Sequence of the second protein:
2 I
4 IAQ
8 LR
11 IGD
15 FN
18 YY

Sequence of the first protein:
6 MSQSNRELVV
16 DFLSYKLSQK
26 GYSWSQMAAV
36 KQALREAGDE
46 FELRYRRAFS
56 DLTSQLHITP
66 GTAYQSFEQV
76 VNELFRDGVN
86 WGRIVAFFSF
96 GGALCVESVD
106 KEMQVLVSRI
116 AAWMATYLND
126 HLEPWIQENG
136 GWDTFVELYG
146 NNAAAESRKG

These two protein chains interact to form a complex.

Contacts between the two chains:
Residue G87 in the first protein interacts with residue N16 in the second protein (closest heavy-atom distance 3.6 Å).
Residue G87 in the first protein is in contact with residue G12 in the second protein (closest heavy-atom distance 3.2 Å).
Residue Y50 in the first protein is in contact with residue I11 in the second protein (closest heavy-atom distance 3.7 Å).
Residue E142 in the first protein contacts residue Y18 in the second protein (closest heavy-atom distance 4.9 Å).
Residue F46 in the first protein is in contact with residue G12 in the second protein (closest heavy-atom distance 3.7 Å).
Residue A53 in the first protein interacts with residue I11 in the second protein (closest heavy-atom distance 4.2 Å).
Residue N134 in the first protein is in contact with residue Y18 in the second protein (closest heavy-atom distance 4.7 Å).
Residue F95 in the first protein is in contact with residue I4 in the second protein (closest heavy-atom distance 4.5 Å).
Residue A91 in the first protein is in contact with residue L8 in the second protein (closest heavy-atom distance 4.0 Å).
Residue D82 in the first protein interacts with residue R9 in the second protein (closest heavy-atom distance 2.9 Å).
Residue E78 in the first protein contacts residue R9 in the second protein (closest heavy-atom distance 3.4 Å).
Residue F80 in the first protein interacts with residue R9 in the second protein (closest heavy-atom distance 4.5 Å).
Residue A91 in the first protein interacts with residue G12 in the second protein (closest heavy-atom distance 4.8 Å).
Residue R81 in the first protein interacts with residue R9 in the second protein (closest heavy-atom distance 3.8 Å).
Residue L79 in the first protein interacts with residue R9 in the second protein (closest heavy-atom distance 3.0 Å).
Residue Q60 in the first protein is in contact with residue I4 in the second protein (closest heavy-atom distance 3.8 Å).
Residue W86 in the first protein interacts with residue N16 in the second protein (closest heavy-atom distance 3.3 Å).
Residue Q74 in the first protein interacts with residue I2 in the second protein (closest heavy-atom distance 3.1 Å).
Residue F46 in the first protein interacts with residue I11 in the second protein (closest heavy-atom distance 3.5 Å).
Residue E78 in the first protein is in contact with residue A5 in the second protein (closest heavy-atom distance 3.5 Å).
Residue L61 in the first protein contacts residue I4 in the second protein (closest heavy-atom distance 3.2 Å).
Residue E78 in the first protein is in contact with residue Q6 in the second protein (closest heavy-atom distance 2.7 Å).
Residue L57 in the first protein is in contact with residue L8 in the second protein (closest heavy-atom distance 4.0 Å).
Residue L79 in the first protein is in contact with residue L8 in the second protein (closest heavy-atom distance 4.0 Å).
Residue F95 in the first protein is in contact with residue L8 in the second protein (closest heavy-atom distance 4.0 Å).
Residue A42 in the first protein is in contact with residue F15 in the second protein (closest heavy-atom distance 3.3 Å).
Residue R49 in the first protein contacts residue I11 in the second protein (closest heavy-atom distance 3.8 Å).
Residue Q74 in the first protein contacts residue A5 in the second protein (closest heavy-atom distance 5.0 Å).
Residue G87 in the first protein is in contact with residue F15 in the second protein (closest heavy-atom distance 4.1 Å).
Residue R88 in the first protein is in contact with residue G12 in the second protein (closest heavy-atom distance 4.1 Å).
Residue T139 in the first protein contacts residue Y18 in the second protein (closest heavy-atom distance 2.9 Å).
Residue Y144 in the first protein interacts with residue F15 in the second protein (closest heavy-atom distance 2.7 Å).
Residue F46 in the first protein is in contact with residue L8 in the second protein (closest heavy-atom distance 3.8 Å).
Residue L57 in the first protein is in contact with residue I4 in the second protein (closest heavy-atom distance 3.8 Å).
Residue E45 in the first protein interacts with residue F15 in the second protein (closest heavy-atom distance 3.5 Å).
Residue Y144 in the first protein contacts residue N16 in the second protein (closest heavy-atom distance 3.5 Å).
Residue A149 in the first protein interacts with residue F15 in the second protein (closest heavy-atom distance 3.5 Å).
Residue V75 in the first protein contacts residue L8 in the second protein (closest heavy-atom distance 3.6 Å).
Residue R49 in the first protein is in contact with residue F15 in the second protein (closest heavy-atom distance 3.8 Å).
Residue R81 in the first protein interacts with residue Q6 in the second protein (closest heavy-atom distance 3.4 Å).
Residue Y50 in the first protein interacts with residue I4 in the second protein (closest heavy-atom distance 4.1 Å).
Residue F54 in the first protein is in contact with residue I11 in the second protein (closest heavy-atom distance 3.6 Å).
Residue V90 in the first protein is in contact with residue F15 in the second protein (closest heavy-atom distance 3.9 Å).
Residue Y50 in the first protein is in contact with residue L8 in the second protein (closest heavy-atom distance 3.8 Å).
Residue E78 in the first protein contacts residue I2 in the second protein (closest heavy-atom distance 4.0 Å).
Residue N85 in the first protein interacts with residue D13 in the second protein (closest heavy-atom distance 3.0 Å).
Residue L143 in the first protein contacts residue Y18 in the second protein (closest heavy-atom distance 4.0 Å).
Residue V75 in the first protein interacts with residue I4 in the second protein (closest heavy-atom distance 4.1 Å).
Residue R88 in the first protein contacts residue D13 in the second protein (closest heavy-atom distance 2.8 Å).
Residue V75 in the first protein contacts residue A5 in the second protein (closest heavy-atom distance 3.6 Å).
Residue N85 in the first protein interacts with residue N16 in the second protein (closest heavy-atom distance 3.5 Å).
Residue F46 in the first protein interacts with residue F15 in the second protein (closest heavy-atom distance 3.6 Å).
Residue L79 in the first protein interacts with residue A5 in the second protein (closest heavy-atom distance 4.1 Å).
Residue R88 in the first protein contacts residue R9 in the second protein (closest heavy-atom distance 3.3 Å).
Residue N85 in the first protein interacts with residue G12 in the second protein (closest heavy-atom distance 4.1 Å).